Sequence of chain A:
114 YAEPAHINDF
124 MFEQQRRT

These two protein chains interact to form a complex.

Residue-level contacts at the interface:
Residue Y33 in chain B interacts with residue R129 in chain A (closest heavy-atom distance 3.7 Å).
Residue Y33 in chain B is in contact with residue F125 in chain A (closest heavy-atom distance 4.8 Å).

Sequence of chain B:
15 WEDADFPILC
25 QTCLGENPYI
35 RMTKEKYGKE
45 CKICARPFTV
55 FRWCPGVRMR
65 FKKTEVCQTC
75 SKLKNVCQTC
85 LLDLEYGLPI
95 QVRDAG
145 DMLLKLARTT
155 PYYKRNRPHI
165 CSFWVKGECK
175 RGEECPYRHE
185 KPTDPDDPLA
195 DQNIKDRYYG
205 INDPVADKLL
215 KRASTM